Contacts between the two chains:
Residue V64 in protein 1 is in contact with residue P31 in protein 2 (closest heavy-atom distance 4.2 Å).
Residue R62 in protein 1 contacts residue H13 in protein 2 (closest heavy-atom distance 3.3 Å).
Residue R62 in protein 1 contacts residue D30 in protein 2 (closest heavy-atom distance 4.8 Å).
Residue L184 in protein 1 contacts residue K28 in protein 2 (closest heavy-atom distance 3.6 Å).
Residue V64 in protein 1 is in contact with residue I29 in protein 2 (closest heavy-atom distance 3.6 Å).
Residue L184 in protein 1 is in contact with residue H13 in protein 2 (closest heavy-atom distance 3.4 Å).
Residue L184 in protein 1 interacts with residue I29 in protein 2 (closest heavy-atom distance 3.9 Å).
Residue K60 in protein 1 interacts with residue R32 in protein 2 (closest heavy-atom distance 3.8 Å).
Residue R63 in protein 1 contacts residue R32 in protein 2 (closest heavy-atom distance 3.9 Å).
Residue V66 in protein 1 contacts residue I29 in protein 2 (closest heavy-atom distance 4.4 Å).
Residue R62 in protein 1 contacts residue I29 in protein 2 (closest heavy-atom distance 3.6 Å).
Residue V66 in protein 1 is in contact with residue K28 in protein 2 (closest heavy-atom distance 3.5 Å).
Residue V64 in protein 1 is in contact with residue D30 in protein 2 (closest heavy-atom distance 4.8 Å).

Sequence of protein 1:
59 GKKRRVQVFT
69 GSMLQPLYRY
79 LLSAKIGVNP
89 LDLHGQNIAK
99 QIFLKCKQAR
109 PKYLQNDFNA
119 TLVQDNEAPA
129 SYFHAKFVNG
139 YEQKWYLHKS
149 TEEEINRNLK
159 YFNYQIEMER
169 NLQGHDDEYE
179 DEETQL

Sequence of protein 2:
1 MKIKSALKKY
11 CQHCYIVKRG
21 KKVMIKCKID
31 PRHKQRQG

The following describes two proteins that form a bound complex.